Sequence of chain A:
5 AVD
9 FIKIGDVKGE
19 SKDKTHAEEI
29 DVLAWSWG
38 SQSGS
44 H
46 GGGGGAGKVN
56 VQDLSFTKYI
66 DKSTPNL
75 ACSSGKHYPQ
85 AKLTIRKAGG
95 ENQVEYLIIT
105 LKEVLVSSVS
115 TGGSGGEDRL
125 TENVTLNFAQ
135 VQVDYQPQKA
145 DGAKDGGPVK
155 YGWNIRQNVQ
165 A

Sequence of chain B:
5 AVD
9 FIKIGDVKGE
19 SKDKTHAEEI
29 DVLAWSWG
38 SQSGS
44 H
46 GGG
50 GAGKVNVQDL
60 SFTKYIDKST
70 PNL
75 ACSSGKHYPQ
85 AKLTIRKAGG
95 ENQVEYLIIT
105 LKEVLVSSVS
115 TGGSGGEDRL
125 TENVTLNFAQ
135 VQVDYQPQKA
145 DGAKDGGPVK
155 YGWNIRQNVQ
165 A

Interface contacts:
Residue K67 in chain A contacts residue V153 in chain B (closest heavy-atom distance 3.5 Å).
Residue C76 in chain A is in contact with residue V54 in chain B (closest heavy-atom distance 4.2 Å).
Residue S111 in chain A contacts residue Q39 in chain B (closest heavy-atom distance 2.8 Å).
Residue N131 in chain A is in contact with residue H44 in chain B (closest heavy-atom distance 3.4 Å).
Residue G117 in chain A interacts with residue A32 in chain B (closest heavy-atom distance 3.2 Å).
Residue L124 in chain A is in contact with residue W33 in chain B (closest heavy-atom distance 3.9 Å).
Residue G116 in chain A contacts residue W33 in chain B (closest heavy-atom distance 3.2 Å).
Residue S77 in chain A contacts residue Y155 in chain B (closest heavy-atom distance 2.7 Å).
Residue V110 in chain A interacts with residue Q39 in chain B (closest heavy-atom distance 3.8 Å).
Residue E18 in chain A is in contact with residue Y139 in chain B (closest heavy-atom distance 2.6 Å).
Residue F132 in chain A contacts residue H44 in chain B (closest heavy-atom distance 3.0 Å).
Residue N71 in chain A interacts with residue V153 in chain B (closest heavy-atom distance 3.6 Å).
Residue S118 in chain A contacts residue A32 in chain B (closest heavy-atom distance 3.9 Å).
Residue T115 in chain A is in contact with residue W33 in chain B (closest heavy-atom distance 3.7 Å).
Residue L124 in chain A is in contact with residue V6 in chain B (closest heavy-atom distance 4.0 Å).
Residue P70 in chain A contacts residue K154 in chain B (closest heavy-atom distance 3.9 Å).
Residue S112 in chain A interacts with residue S38 in chain B (closest heavy-atom distance 4.0 Å).
Residue L109 in chain A interacts with residue S42 in chain B (closest heavy-atom distance 3.9 Å).
Residue G79 in chain A interacts with residue Q39 in chain B (closest heavy-atom distance 3.6 Å).
Residue T115 in chain A interacts with residue W35 in chain B (closest heavy-atom distance 2.8 Å).
Residue K67 in chain A contacts residue Y139 in chain B (closest heavy-atom distance 3.2 Å).
Residue L124 in chain A interacts with residue I89 in chain B (closest heavy-atom distance 4.0 Å).
Residue I65 in chain A interacts with residue Y139 in chain B (closest heavy-atom distance 4.0 Å).
Residue T115 in chain A interacts with residue S34 in chain B (closest heavy-atom distance 3.4 Å).
Residue G117 in chain A is in contact with residue W33 in chain B (closest heavy-atom distance 2.8 Å).
Residue S77 in chain A contacts residue Q39 in chain B (closest heavy-atom distance 3.9 Å).
Residue R160 in chain A interacts with residue H44 in chain B (closest heavy-atom distance 3.5 Å).
Residue C76 in chain A interacts with residue Q39 in chain B (closest heavy-atom distance 2.8 Å).
Residue D122 in chain A is in contact with residue V6 in chain B (closest heavy-atom distance 3.7 Å).
Residue S111 in chain A interacts with residue S38 in chain B (closest heavy-atom distance 3.3 Å).
Residue D122 in chain A interacts with residue A5 in chain B (closest heavy-atom distance 4.0 Å).
Residue G116 in chain A contacts residue S34 in chain B (closest heavy-atom distance 4.0 Å).
Residue P70 in chain A is in contact with residue Y139 in chain B (closest heavy-atom distance 3.8 Å).
Residue E121 in chain A is in contact with residue V6 in chain B (closest heavy-atom distance 3.3 Å).
Residue P70 in chain A is in contact with residue V153 in chain B (closest heavy-atom distance 3.4 Å).
Residue S118 in chain A interacts with residue L31 in chain B (closest heavy-atom distance 3.9 Å).
Residue P70 in chain A is in contact with residue V137 in chain B (closest heavy-atom distance 4.3 Å).
Residue S77 in chain A interacts with residue V54 in chain B (closest heavy-atom distance 3.8 Å).
Residue S77 in chain A contacts residue W157 in chain B (closest heavy-atom distance 3.5 Å).
Residue S114 in chain A contacts residue G36 in chain B (closest heavy-atom distance 4.2 Å).
Residue G119 in chain A interacts with residue L31 in chain B (closest heavy-atom distance 4.1 Å).
Residue I65 in chain A is in contact with residue L101 in chain B (closest heavy-atom distance 4.1 Å).
Residue K67 in chain A contacts residue P141 in chain B (closest heavy-atom distance 4.0 Å).
Residue V113 in chain A interacts with residue G36 in chain B (closest heavy-atom distance 3.2 Å).
Residue N131 in chain A is in contact with residue S42 in chain B (closest heavy-atom distance 3.6 Å).
Residue R160 in chain A contacts residue G46 in chain B (closest heavy-atom distance 3.5 Å).
Residue G120 in chain A interacts with residue A5 in chain B (closest heavy-atom distance 3.5 Å).
Residue I159 in chain A interacts with residue H44 in chain B (closest heavy-atom distance 3.6 Å).
Residue D66 in chain A interacts with residue Y139 in chain B (closest heavy-atom distance 3.5 Å).
Residue P70 in chain A interacts with residue Y155 in chain B (closest heavy-atom distance 3.4 Å).
Residue S78 in chain A is in contact with residue W157 in chain B (closest heavy-atom distance 4.0 Å).
Residue C76 in chain A interacts with residue S38 in chain B (closest heavy-atom distance 4.0 Å).
Residue I65 in chain A interacts with residue W33 in chain B (closest heavy-atom distance 4.3 Å).
Residue S114 in chain A interacts with residue W35 in chain B (closest heavy-atom distance 3.6 Å).
Residue L109 in chain A interacts with residue G41 in chain B (closest heavy-atom distance 3.6 Å).
Residue L124 in chain A contacts residue Y100 in chain B (closest heavy-atom distance 3.7 Å).
Residue E121 in chain A interacts with residue A5 in chain B (closest heavy-atom distance 3.5 Å).
Residue N131 in chain A contacts residue G41 in chain B (closest heavy-atom distance 4.2 Å).
Residue V113 in chain A is in contact with residue W35 in chain B (closest heavy-atom distance 4.4 Å).
Residue V56 in chain A is in contact with residue H44 in chain B (closest heavy-atom distance 3.9 Å).

These two protein chains interact to form a complex.